Contacts between the two chains:
Residue V60 in the first protein contacts residue R15 in the second protein (closest heavy-atom distance 3.0 Å).
Residue D58 in the first protein interacts with residue A16 in the second protein (closest heavy-atom distance 3.6 Å).
Residue V44 in the first protein interacts with residue E20 in the second protein (closest heavy-atom distance 3.6 Å).
Residue N87 in the first protein is in contact with residue S17 in the second protein (closest heavy-atom distance 2.7 Å).
Residue V56 in the first protein contacts residue V18 in the second protein (closest heavy-atom distance 3.6 Å).
Residue V44 in the first protein interacts with residue V18 in the second protein (closest heavy-atom distance 3.6 Å).
Residue F76 in the first protein interacts with residue L9 in the second protein (closest heavy-atom distance 3.2 Å).
Residue A73 in the first protein interacts with residue I6 in the second protein (closest heavy-atom distance 3.6 Å).
Residue L46 in the first protein is in contact with residue R22 in the second protein (closest heavy-atom distance 2.7 Å).
Residue I61 in the first protein contacts residue H14 in the second protein (closest heavy-atom distance 3.6 Å).
Residue E70 in the first protein is in contact with residue M4 in the second protein (closest heavy-atom distance 3.3 Å).
Residue K79 in the first protein contacts residue K10 in the second protein (closest heavy-atom distance 3.0 Å).
Residue S64 in the first protein is in contact with residue K10 in the second protein (closest heavy-atom distance 2.8 Å).
Residue A51 in the first protein interacts with residue L23 in the second protein (closest heavy-atom distance 3.5 Å).
Residue N87 in the first protein contacts residue T19 in the second protein (closest heavy-atom distance 3.5 Å).
Residue D67 in the first protein is in contact with residue I6 in the second protein (closest heavy-atom distance 3.3 Å).
Residue Y95 in the first protein interacts with residue K12 in the second protein (closest heavy-atom distance 3.4 Å).
Residue P78 in the first protein is in contact with residue L9 in the second protein (closest heavy-atom distance 3.2 Å).
Residue D58 in the first protein contacts residue V18 in the second protein (closest heavy-atom distance 2.8 Å).
Residue G42 in the first protein contacts residue T19 in the second protein (closest heavy-atom distance 3.4 Å).
Residue A73 in the first protein contacts residue L8 in the second protein (closest heavy-atom distance 3.6 Å).
Residue V81 in the first protein is in contact with residue H14 in the second protein (closest heavy-atom distance 2.8 Å).
Residue F68 in the first protein interacts with residue I6 in the second protein (closest heavy-atom distance 2.8 Å).
Residue G48 in the first protein contacts residue R22 in the second protein (closest heavy-atom distance 2.9 Å).
Residue F68 in the first protein is in contact with residue N5 in the second protein (closest heavy-atom distance 3.3 Å).
Residue K59 in the first protein interacts with residue S17 in the second protein (closest heavy-atom distance 3.3 Å).
Residue A66 in the first protein contacts residue L8 in the second protein (closest heavy-atom distance 3.0 Å).
Residue K79 in the first protein is in contact with residue K12 in the second protein (closest heavy-atom distance 2.9 Å).
Residue D58 in the first protein interacts with residue S17 in the second protein (closest heavy-atom distance 3.4 Å).
Residue E18 in the first protein is in contact with residue K10 in the second protein (closest heavy-atom distance 3.0 Å).
Residue V81 in the first protein interacts with residue K12 in the second protein (closest heavy-atom distance 2.8 Å).
Residue V44 in the first protein is in contact with residue T19 in the second protein (closest heavy-atom distance 2.8 Å).
Residue K59 in the first protein contacts residue A16 in the second protein (closest heavy-atom distance 3.3 Å).
Residue I61 in the first protein contacts residue I13 in the second protein (closest heavy-atom distance 3.5 Å).
Residue V81 in the first protein interacts with residue I13 in the second protein (closest heavy-atom distance 3.5 Å).
Residue L46 in the first protein interacts with residue A21 in the second protein (closest heavy-atom distance 3.2 Å).
Residue N87 in the first protein interacts with residue A16 in the second protein (closest heavy-atom distance 3.4 Å).
Residue V80 in the first protein interacts with residue K12 in the second protein (closest heavy-atom distance 3.5 Å).
Residue N47 in the first protein interacts with residue R22 in the second protein (closest heavy-atom distance 2.9 Å).
Residue V60 in the first protein interacts with residue A16 in the second protein (closest heavy-atom distance 2.8 Å).
Residue C45 in the first protein contacts residue R22 in the second protein (closest heavy-atom distance 3.4 Å).
Residue G13 in the first protein interacts with residue K10 in the second protein (closest heavy-atom distance 3.0 Å).
Residue N47 in the first protein contacts residue Y25 in the second protein (closest heavy-atom distance 3.6 Å).
Residue Y65 in the first protein interacts with residue L8 in the second protein (closest heavy-atom distance 3.3 Å).
Residue I62 in the first protein contacts residue I13 in the second protein (closest heavy-atom distance 2.8 Å).
Residue S64 in the first protein interacts with residue L9 in the second protein (closest heavy-atom distance 3.5 Å).
Residue P78 in the first protein interacts with residue K10 in the second protein (closest heavy-atom distance 3.4 Å).
Residue L46 in the first protein is in contact with residue E20 in the second protein (closest heavy-atom distance 3.0 Å).
Residue S12 in the first protein contacts residue S11 in the second protein (closest heavy-atom distance 2.9 Å).
Residue G57 in the first protein contacts residue V18 in the second protein (closest heavy-atom distance 2.8 Å).
Residue I14 in the first protein interacts with residue S11 in the second protein (closest heavy-atom distance 3.2 Å).
Residue C45 in the first protein interacts with residue E20 in the second protein (closest heavy-atom distance 3.2 Å).
Residue I62 in the first protein contacts residue K12 in the second protein (closest heavy-atom distance 3.1 Å).
Residue A66 in the first protein is in contact with residue T7 in the second protein (closest heavy-atom distance 3.4 Å).
Residue M63 in the first protein interacts with residue S11 in the second protein (closest heavy-atom distance 3.4 Å).
Residue R52 in the first protein is in contact with residue L23 in the second protein (closest heavy-atom distance 3.6 Å).
Residue S64 in the first protein interacts with residue S11 in the second protein (closest heavy-atom distance 2.9 Å).
Residue K79 in the first protein contacts residue S11 in the second protein (closest heavy-atom distance 3.0 Å).
Residue G48 in the first protein is in contact with residue L23 in the second protein (closest heavy-atom distance 3.3 Å).
Residue D67 in the first protein interacts with residue T7 in the second protein (closest heavy-atom distance 2.8 Å).

Sequence of the second protein:
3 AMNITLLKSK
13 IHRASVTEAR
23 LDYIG

This data describes a binding interaction between two proteins.

Sequence of the first protein:
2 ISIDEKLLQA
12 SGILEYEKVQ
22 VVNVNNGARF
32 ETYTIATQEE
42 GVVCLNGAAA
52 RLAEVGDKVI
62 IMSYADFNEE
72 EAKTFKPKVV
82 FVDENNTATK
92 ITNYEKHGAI